Interface contacts:
Residue I414 in protein 2 contacts residue L40 in protein 1 (closest heavy-atom distance 3.3 Å).
Residue S416 in protein 2 contacts residue L40 in protein 1 (closest heavy-atom distance 4.0 Å).
Residue N415 in protein 2 contacts residue S39 in protein 1 (closest heavy-atom distance 4.0 Å).
Residue I414 in protein 2 contacts residue S39 in protein 1 (closest heavy-atom distance 4.9 Å).
Residue S416 in protein 2 interacts with residue S39 in protein 1 (closest heavy-atom distance 4.0 Å).

Sequence of protein 1:
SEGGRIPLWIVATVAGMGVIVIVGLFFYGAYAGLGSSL

The following describes two proteins that form a bound complex.

Sequence of protein 2:
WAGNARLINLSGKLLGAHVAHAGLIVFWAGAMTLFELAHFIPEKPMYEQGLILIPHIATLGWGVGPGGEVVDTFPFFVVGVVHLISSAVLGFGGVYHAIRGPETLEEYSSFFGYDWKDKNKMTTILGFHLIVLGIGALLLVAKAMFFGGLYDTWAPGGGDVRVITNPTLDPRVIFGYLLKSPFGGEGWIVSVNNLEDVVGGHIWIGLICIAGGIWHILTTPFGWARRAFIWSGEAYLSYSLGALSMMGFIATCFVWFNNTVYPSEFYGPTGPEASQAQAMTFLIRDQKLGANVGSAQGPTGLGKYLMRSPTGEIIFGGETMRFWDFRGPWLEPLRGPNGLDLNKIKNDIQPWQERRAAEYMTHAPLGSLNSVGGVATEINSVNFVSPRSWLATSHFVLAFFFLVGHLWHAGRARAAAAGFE